Contacts between the two chains:
Residue Q740 in the first protein interacts with residue V641 in the second protein (closest heavy-atom distance 4.6 Å).
Residue E743 in the first protein is in contact with residue V641 in the second protein (closest heavy-atom distance 3.8 Å).
Residue K806 in the first protein contacts residue D635 in the second protein (closest heavy-atom distance 3.1 Å).
Residue K806 in the first protein interacts with residue R638 in the second protein (closest heavy-atom distance 3.5 Å).
Residue K742 in the first protein is in contact with residue R638 in the second protein (closest heavy-atom distance 4.2 Å).
Residue I802 in the first protein contacts residue D635 in the second protein (closest heavy-atom distance 3.4 Å).
Residue K742 in the first protein contacts residue V641 in the second protein (closest heavy-atom distance 3.9 Å).
Residue K806 in the first protein interacts with residue I636 in the second protein (closest heavy-atom distance 4.5 Å).

These two protein chains interact to form a complex.

Sequence of the second protein:
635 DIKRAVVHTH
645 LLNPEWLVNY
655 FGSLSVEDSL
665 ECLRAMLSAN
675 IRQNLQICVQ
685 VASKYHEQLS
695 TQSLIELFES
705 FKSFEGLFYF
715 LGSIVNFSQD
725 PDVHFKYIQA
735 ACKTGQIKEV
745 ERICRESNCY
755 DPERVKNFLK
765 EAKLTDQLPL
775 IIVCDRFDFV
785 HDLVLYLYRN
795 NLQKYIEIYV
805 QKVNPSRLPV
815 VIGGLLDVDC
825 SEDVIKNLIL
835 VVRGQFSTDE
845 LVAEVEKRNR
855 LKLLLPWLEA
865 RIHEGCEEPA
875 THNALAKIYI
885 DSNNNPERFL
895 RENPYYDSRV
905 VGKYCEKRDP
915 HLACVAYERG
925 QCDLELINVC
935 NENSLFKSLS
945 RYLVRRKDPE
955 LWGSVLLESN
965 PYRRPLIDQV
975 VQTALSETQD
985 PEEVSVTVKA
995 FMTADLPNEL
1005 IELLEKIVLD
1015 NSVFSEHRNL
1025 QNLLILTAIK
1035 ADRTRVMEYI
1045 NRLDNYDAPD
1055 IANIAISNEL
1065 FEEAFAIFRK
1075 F

Sequence of the first protein:
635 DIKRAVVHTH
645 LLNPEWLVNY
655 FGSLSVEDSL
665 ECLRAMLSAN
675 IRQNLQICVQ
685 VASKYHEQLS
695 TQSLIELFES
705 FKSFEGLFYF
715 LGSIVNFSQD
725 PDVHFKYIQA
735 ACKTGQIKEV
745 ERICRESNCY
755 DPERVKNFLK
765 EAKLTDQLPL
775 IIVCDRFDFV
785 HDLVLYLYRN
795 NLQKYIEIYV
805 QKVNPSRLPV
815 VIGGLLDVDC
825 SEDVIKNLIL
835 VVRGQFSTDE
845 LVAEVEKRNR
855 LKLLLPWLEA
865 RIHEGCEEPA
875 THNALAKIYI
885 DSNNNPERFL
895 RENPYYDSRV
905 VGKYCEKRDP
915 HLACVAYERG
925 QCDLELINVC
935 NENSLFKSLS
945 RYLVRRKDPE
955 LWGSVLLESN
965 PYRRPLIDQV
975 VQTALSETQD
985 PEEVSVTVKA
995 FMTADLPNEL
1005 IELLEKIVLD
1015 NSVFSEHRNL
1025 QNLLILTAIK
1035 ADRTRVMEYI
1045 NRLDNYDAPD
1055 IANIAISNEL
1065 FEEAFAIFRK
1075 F